Residue-level contacts at the interface:
Residue E104 in the second protein contacts residue F73 in the first protein (closest heavy-atom distance 3.9 Å).
Residue F116 in the second protein interacts with residue K67 in the first protein (closest heavy-atom distance 2.6 Å).
Residue P103 in the second protein contacts residue F73 in the first protein (closest heavy-atom distance 3.5 Å).
Residue G117 in the second protein interacts with residue K67 in the first protein (closest heavy-atom distance 3.8 Å).
Residue L109 in the second protein contacts residue F71 in the first protein (closest heavy-atom distance 3.6 Å).
Residue F116 in the second protein contacts residue L66 in the first protein (closest heavy-atom distance 3.8 Å).
Residue G117 in the second protein interacts with residue L66 in the first protein (closest heavy-atom distance 4.2 Å).
Residue P103 in the second protein contacts residue M1 in the first protein (closest heavy-atom distance 3.7 Å).
Residue F116 in the second protein contacts residue P68 in the first protein (closest heavy-atom distance 4.4 Å).
Residue R113 in the second protein contacts residue L69 in the first protein (closest heavy-atom distance 4.2 Å).
Residue F116 in the second protein is in contact with residue L69 in the first protein (closest heavy-atom distance 3.8 Å).
Residue Y101 in the second protein interacts with residue M1 in the first protein (closest heavy-atom distance 4.2 Å).
Residue L115 in the second protein interacts with residue L69 in the first protein (closest heavy-atom distance 4.7 Å).
Residue P103 in the second protein contacts residue K74 in the first protein (closest heavy-atom distance 4.9 Å).
Residue G117 in the second protein is in contact with residue L65 in the first protein (closest heavy-atom distance 4.5 Å).
Residue V112 in the second protein is in contact with residue L69 in the first protein (closest heavy-atom distance 3.2 Å).
Residue P103 in the second protein is in contact with residue F2 in the first protein (closest heavy-atom distance 4.3 Å).
Residue G117 in the second protein contacts residue L69 in the first protein (closest heavy-atom distance 3.1 Å).
Residue R113 in the second protein contacts residue F71 in the first protein (closest heavy-atom distance 4.4 Å).
Residue V112 in the second protein contacts residue F71 in the first protein (closest heavy-atom distance 3.9 Å).
Residue L109 in the second protein contacts residue F73 in the first protein (closest heavy-atom distance 4.1 Å).

Sequence of the second protein:
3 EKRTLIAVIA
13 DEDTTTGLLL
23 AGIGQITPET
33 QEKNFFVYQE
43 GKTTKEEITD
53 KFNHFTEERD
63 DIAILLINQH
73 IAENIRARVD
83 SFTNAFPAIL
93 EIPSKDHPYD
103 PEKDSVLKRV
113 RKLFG

The following describes two proteins that form a bound complex.

Sequence of the first protein:
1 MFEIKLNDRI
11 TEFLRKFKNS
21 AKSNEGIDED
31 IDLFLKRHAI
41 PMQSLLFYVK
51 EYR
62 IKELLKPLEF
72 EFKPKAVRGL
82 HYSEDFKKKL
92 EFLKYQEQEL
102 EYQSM